Sequence of protein 2:
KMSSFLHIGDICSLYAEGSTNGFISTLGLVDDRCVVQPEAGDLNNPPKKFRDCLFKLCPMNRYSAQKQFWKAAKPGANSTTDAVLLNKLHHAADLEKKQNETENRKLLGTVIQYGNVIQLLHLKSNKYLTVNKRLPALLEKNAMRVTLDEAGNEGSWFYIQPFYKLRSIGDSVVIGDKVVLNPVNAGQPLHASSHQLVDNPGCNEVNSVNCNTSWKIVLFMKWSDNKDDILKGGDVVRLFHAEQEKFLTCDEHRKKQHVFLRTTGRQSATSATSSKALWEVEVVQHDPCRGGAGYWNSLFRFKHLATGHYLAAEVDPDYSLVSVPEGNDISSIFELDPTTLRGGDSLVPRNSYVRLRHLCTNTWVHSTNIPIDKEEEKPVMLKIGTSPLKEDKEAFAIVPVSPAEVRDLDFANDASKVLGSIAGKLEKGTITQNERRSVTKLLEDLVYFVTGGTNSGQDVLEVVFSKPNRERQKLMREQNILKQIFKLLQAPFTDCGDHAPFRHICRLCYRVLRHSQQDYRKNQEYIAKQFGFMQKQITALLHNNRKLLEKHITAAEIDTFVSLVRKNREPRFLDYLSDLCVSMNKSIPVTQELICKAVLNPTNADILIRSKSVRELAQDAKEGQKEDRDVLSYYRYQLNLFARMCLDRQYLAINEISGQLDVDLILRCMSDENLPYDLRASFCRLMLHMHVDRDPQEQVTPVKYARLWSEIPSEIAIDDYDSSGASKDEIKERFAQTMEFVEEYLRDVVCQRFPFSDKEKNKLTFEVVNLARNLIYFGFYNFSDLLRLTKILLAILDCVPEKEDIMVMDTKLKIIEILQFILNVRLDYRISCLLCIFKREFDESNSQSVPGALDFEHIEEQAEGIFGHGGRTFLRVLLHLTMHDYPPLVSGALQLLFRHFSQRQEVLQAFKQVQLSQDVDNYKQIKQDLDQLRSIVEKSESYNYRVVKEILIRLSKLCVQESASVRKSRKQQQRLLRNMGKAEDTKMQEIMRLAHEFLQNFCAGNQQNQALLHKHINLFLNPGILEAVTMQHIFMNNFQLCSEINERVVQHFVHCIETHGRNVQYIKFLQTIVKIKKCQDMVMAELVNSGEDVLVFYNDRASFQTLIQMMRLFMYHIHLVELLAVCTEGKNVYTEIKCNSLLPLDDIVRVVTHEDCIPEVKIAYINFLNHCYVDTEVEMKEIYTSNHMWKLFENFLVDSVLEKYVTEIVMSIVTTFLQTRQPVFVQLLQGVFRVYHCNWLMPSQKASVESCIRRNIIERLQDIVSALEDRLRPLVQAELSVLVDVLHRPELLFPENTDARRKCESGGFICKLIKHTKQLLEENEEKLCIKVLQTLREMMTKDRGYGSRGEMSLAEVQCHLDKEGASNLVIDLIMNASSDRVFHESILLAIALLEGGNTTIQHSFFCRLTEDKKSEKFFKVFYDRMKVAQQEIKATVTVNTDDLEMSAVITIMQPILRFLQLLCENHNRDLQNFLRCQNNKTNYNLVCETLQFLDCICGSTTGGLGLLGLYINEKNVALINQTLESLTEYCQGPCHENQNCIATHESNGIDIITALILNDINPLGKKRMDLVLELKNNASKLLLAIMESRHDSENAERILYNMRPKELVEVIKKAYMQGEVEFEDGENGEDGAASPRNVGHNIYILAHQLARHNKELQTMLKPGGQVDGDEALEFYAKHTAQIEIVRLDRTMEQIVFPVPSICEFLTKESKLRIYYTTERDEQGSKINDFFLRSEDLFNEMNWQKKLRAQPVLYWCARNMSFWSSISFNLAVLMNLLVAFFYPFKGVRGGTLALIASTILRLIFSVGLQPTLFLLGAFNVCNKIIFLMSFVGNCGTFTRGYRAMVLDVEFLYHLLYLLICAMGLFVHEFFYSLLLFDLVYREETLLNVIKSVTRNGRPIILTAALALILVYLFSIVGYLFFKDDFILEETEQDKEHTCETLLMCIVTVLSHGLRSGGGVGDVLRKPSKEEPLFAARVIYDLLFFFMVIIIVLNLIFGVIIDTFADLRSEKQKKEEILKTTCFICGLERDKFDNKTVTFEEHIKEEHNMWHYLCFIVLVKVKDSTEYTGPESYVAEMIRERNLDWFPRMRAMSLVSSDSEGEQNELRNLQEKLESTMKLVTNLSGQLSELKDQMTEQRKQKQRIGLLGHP

Contacts between the two chains:
Residue S2557 in protein 2 contacts residue K2524 in protein 1 (closest heavy-atom distance 3.6 Å).
Residue K2558 in protein 2 contacts residue T2527 in protein 1 (closest heavy-atom distance 2.7 Å).
Residue G2737 in protein 2 is in contact with residue L393 in protein 1 (closest heavy-atom distance 3.0 Å).
Residue L2708 in protein 2 contacts residue M2706 in protein 1 (closest heavy-atom distance 3.6 Å).
Residue N2583 in protein 2 is in contact with residue F2586 in protein 1 (closest heavy-atom distance 2.2 Å).
Residue S6 in protein 2 contacts residue R376 in protein 1 (closest heavy-atom distance 3.5 Å).
Residue G2547 in protein 2 is in contact with residue R2544 in protein 1 (closest heavy-atom distance 2.8 Å).
Residue L2447 in protein 2 contacts residue L2427 in protein 1 (closest heavy-atom distance 3.6 Å).
Residue K2555 in protein 2 is in contact with residue H2526 in protein 1 (closest heavy-atom distance 3.3 Å).
Residue K2555 in protein 2 interacts with residue Q2522 in protein 1 (closest heavy-atom distance 3.3 Å).
Residue E2700 in protein 2 contacts residue Q2699 in protein 1 (closest heavy-atom distance 2.1 Å).
Residue S171 in protein 2 contacts residue Y387 in protein 1 (closest heavy-atom distance 3.4 Å).
Residue F166 in protein 2 contacts residue D426 in protein 1 (closest heavy-atom distance 3.4 Å).
Residue Y2453 in protein 2 is in contact with residue A2292 in protein 1 (closest heavy-atom distance 3.4 Å).
Residue K2707 in protein 2 interacts with residue T2710 in protein 1 (closest heavy-atom distance 1.4 Å).
Residue E2700 in protein 2 interacts with residue L2698 in protein 1 (closest heavy-atom distance 3.1 Å).
Residue Q2699 in protein 2 is in contact with residue Q2699 in protein 1 (closest heavy-atom distance 1.4 Å).
Residue Q2715 in protein 2 is in contact with residue S2713 in protein 1 (closest heavy-atom distance 1.8 Å).
Residue D2551 in protein 2 interacts with residue R2544 in protein 1 (closest heavy-atom distance 3.6 Å).
Residue Q2236 in protein 2 interacts with residue N2623 in protein 1 (closest heavy-atom distance 3.4 Å).
Residue E2725 in protein 2 contacts residue T2724 in protein 1 (closest heavy-atom distance 3.6 Å).
Residue K2730 in protein 2 interacts with residue N300 in protein 1 (closest heavy-atom distance 1.5 Å).
Residue K181 in protein 2 contacts residue E425 in protein 1 (closest heavy-atom distance 3.3 Å).
Residue A2594 in protein 2 is in contact with residue R2597 in protein 1 (closest heavy-atom distance 2.8 Å).
Residue K2555 in protein 2 interacts with residue L2469 in protein 1 (closest heavy-atom distance 3.3 Å).
Residue R2696 in protein 2 is in contact with residue R2696 in protein 1 (closest heavy-atom distance 1.5 Å).
Residue E2725 in protein 2 interacts with residue K2720 in protein 1 (closest heavy-atom distance 2.8 Å).
Residue L2532 in protein 2 contacts residue Y2295 in protein 1 (closest heavy-atom distance 3.6 Å).
Residue E2700 in protein 2 contacts residue L2702 in protein 1 (closest heavy-atom distance 1.2 Å).
Residue K2555 in protein 2 contacts residue K2524 in protein 1 (closest heavy-atom distance 3.1 Å).
Residue G2547 in protein 2 contacts residue S2545 in protein 1 (closest heavy-atom distance 3.1 Å).
Residue K144 in protein 2 is in contact with residue H1302 in protein 1 (closest heavy-atom distance 2.5 Å).
Residue G2548 in protein 2 is in contact with residue R2544 in protein 1 (closest heavy-atom distance 3.0 Å).
Residue K181 in protein 2 contacts residue D426 in protein 1 (closest heavy-atom distance 3.1 Å).
Residue L169 in protein 2 interacts with residue E246 in protein 1 (closest heavy-atom distance 3.6 Å).
Residue L2584 in protein 2 is in contact with residue S2433 in protein 1 (closest heavy-atom distance 3.4 Å).
Residue N2697 in protein 2 is in contact with residue N2693 in protein 1 (closest heavy-atom distance 2.7 Å).
Residue D2591 in protein 2 is in contact with residue R2597 in protein 1 (closest heavy-atom distance 2.4 Å).
Residue L2584 in protein 2 contacts residue V2434 in protein 1 (closest heavy-atom distance 2.7 Å).
Residue S2557 in protein 2 is in contact with residue Q2522 in protein 1 (closest heavy-atom distance 2.8 Å).
Residue Q2236 in protein 2 interacts with residue D2619 in protein 1 (closest heavy-atom distance 2.5 Å).
Residue M5 in protein 2 is in contact with residue R376 in protein 1 (closest heavy-atom distance 3.1 Å).
Residue F2574 in protein 2 contacts residue L2543 in protein 1 (closest heavy-atom distance 3.3 Å).
Residue R2677 in protein 2 interacts with residue N2623 in protein 1 (closest heavy-atom distance 2.3 Å).
Residue S7 in protein 2 interacts with residue R376 in protein 1 (closest heavy-atom distance 2.9 Å).
Residue Y167 in protein 2 interacts with residue E246 in protein 1 (closest heavy-atom distance 3.4 Å).
Residue R2554 in protein 2 contacts residue H2541 in protein 1 (closest heavy-atom distance 3.6 Å).
Residue N2711 in protein 2 is in contact with residue T2710 in protein 1 (closest heavy-atom distance 3.0 Å).
Residue V177 in protein 2 interacts with residue T374 in protein 1 (closest heavy-atom distance 3.3 Å).
Residue L169 in protein 2 is in contact with residue Y387 in protein 1 (closest heavy-atom distance 2.2 Å).
Residue K2707 in protein 2 is in contact with residue M2706 in protein 1 (closest heavy-atom distance 1.6 Å).
Residue G2547 in protein 2 is in contact with residue G2546 in protein 1 (closest heavy-atom distance 3.0 Å).
Residue D2591 in protein 2 contacts residue F2593 in protein 1 (closest heavy-atom distance 2.8 Å).
Residue E2703 in protein 2 contacts residue M2706 in protein 1 (closest heavy-atom distance 1.6 Å).
Residue T2444 in protein 2 interacts with residue L2427 in protein 1 (closest heavy-atom distance 2.8 Å).
Residue N2583 in protein 2 contacts residue I2589 in protein 1 (closest heavy-atom distance 2.2 Å).
Residue K2558 in protein 2 is in contact with residue C2528 in protein 1 (closest heavy-atom distance 3.2 Å).
Residue E2703 in protein 2 contacts residue L2702 in protein 1 (closest heavy-atom distance 3.0 Å).
Residue R2696 in protein 2 interacts with residue Q2699 in protein 1 (closest heavy-atom distance 2.8 Å).
Residue Y167 in protein 2 interacts with residue A245 in protein 1 (closest heavy-atom distance 3.4 Å).

These two protein chains interact to form a complex.

Sequence of protein 1:
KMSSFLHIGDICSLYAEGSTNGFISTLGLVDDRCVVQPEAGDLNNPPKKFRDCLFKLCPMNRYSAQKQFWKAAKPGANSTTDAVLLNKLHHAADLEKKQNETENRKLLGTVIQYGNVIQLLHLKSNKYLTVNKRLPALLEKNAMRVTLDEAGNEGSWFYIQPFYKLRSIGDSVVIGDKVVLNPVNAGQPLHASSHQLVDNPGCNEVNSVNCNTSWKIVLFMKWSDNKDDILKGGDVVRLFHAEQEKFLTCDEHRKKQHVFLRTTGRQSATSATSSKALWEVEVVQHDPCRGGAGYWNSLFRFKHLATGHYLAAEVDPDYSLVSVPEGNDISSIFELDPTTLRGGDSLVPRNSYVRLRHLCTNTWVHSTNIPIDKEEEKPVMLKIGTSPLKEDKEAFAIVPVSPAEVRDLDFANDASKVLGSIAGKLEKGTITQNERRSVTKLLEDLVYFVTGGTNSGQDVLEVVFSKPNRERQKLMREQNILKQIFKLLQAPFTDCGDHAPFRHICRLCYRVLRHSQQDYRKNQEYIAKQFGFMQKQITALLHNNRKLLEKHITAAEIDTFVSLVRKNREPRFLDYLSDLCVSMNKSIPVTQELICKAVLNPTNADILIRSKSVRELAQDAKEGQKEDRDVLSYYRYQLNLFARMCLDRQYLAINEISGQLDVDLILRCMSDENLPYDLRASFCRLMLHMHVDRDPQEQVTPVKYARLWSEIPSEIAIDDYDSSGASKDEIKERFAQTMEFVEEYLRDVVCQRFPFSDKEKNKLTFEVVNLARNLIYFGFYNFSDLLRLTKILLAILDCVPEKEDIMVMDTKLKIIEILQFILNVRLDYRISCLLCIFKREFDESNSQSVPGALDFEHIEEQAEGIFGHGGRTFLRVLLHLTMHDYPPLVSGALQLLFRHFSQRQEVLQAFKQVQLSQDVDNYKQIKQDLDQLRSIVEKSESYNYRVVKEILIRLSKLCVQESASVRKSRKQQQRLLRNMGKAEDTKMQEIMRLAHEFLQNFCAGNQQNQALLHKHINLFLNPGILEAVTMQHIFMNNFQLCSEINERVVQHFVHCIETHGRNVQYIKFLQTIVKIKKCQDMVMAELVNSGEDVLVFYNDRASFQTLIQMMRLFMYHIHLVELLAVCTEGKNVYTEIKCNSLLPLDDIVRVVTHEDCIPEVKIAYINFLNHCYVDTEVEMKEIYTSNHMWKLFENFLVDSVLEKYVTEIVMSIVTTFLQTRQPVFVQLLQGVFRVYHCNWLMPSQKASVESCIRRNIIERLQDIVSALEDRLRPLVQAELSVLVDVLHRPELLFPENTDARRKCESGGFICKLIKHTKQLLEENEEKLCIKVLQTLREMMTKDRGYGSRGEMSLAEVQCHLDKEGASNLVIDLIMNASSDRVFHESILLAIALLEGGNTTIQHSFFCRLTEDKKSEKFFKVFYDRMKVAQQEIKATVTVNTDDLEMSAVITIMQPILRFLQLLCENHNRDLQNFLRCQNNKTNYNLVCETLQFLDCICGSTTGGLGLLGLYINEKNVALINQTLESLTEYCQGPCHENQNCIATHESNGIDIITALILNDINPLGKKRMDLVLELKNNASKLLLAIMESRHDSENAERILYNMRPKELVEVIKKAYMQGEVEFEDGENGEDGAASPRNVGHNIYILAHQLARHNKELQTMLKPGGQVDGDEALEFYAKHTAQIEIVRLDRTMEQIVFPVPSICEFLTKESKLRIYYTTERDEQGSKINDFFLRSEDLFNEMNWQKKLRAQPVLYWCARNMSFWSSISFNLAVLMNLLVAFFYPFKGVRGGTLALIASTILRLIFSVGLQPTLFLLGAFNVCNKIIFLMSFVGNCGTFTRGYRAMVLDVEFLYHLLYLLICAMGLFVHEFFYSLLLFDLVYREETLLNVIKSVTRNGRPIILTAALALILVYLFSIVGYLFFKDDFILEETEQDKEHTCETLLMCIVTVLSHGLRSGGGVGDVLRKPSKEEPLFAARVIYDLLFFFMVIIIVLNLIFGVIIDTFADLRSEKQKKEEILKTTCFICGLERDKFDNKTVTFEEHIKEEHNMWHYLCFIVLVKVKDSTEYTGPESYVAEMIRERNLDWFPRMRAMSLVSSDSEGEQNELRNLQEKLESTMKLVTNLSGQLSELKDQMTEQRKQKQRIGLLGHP